Sequence of protein 2:
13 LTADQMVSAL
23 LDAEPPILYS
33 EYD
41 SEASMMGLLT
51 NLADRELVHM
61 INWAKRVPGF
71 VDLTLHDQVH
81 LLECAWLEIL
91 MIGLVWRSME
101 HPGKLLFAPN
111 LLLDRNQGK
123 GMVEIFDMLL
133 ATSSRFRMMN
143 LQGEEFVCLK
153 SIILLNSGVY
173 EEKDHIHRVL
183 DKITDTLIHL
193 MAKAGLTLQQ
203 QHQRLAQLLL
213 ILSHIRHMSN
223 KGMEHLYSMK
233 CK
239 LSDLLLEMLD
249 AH

This data describes a binding interaction between two proteins.

Sequence of protein 1:
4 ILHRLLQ

Interface contacts:
Residue L242 in protein 2 is in contact with residue L8 in protein 1 (closest heavy-atom distance 4.1 Å).
Residue E83 in protein 2 is in contact with residue L5 in protein 1 (closest heavy-atom distance 3.7 Å).
Residue V79 in protein 2 is in contact with residue L5 in protein 1 (closest heavy-atom distance 3.6 Å).
Residue K65 in protein 2 contacts residue L9 in protein 1 (closest heavy-atom distance 2.9 Å).
Residue L242 in protein 2 interacts with residue L5 in protein 1 (closest heavy-atom distance 4.1 Å).
Residue L82 in protein 2 contacts residue L5 in protein 1 (closest heavy-atom distance 3.9 Å).
Residue M246 in protein 2 interacts with residue L5 in protein 1 (closest heavy-atom distance 3.4 Å).
Residue D241 in protein 2 contacts residue I4 in protein 1 (closest heavy-atom distance 3.9 Å).
Residue V79 in protein 2 is in contact with residue H6 in protein 1 (closest heavy-atom distance 4.4 Å).
Residue L242 in protein 2 interacts with residue I4 in protein 1 (closest heavy-atom distance 3.7 Å).
Residue L82 in protein 2 interacts with residue L9 in protein 1 (closest heavy-atom distance 3.7 Å).
Residue I61 in protein 2 is in contact with residue L8 in protein 1 (closest heavy-atom distance 3.8 Å).
Residue V58 in protein 2 interacts with residue L8 in protein 1 (closest heavy-atom distance 4.9 Å).
Residue F70 in protein 2 contacts residue L9 in protein 1 (closest heavy-atom distance 3.9 Å).
Residue Q78 in protein 2 contacts residue L9 in protein 1 (closest heavy-atom distance 3.3 Å).
Residue K65 in protein 2 is in contact with residue Q10 in protein 1 (closest heavy-atom distance 4.0 Å).
Residue N62 in protein 2 contacts residue L8 in protein 1 (closest heavy-atom distance 4.7 Å).
Residue I61 in protein 2 contacts residue L5 in protein 1 (closest heavy-atom distance 3.3 Å).
Residue K65 in protein 2 contacts residue L8 in protein 1 (closest heavy-atom distance 3.0 Å).
Residue I61 in protein 2 is in contact with residue L9 in protein 1 (closest heavy-atom distance 3.5 Å).